Residue-level contacts at the interface:
Residue M1 in the second protein interacts with residue Q195 in the first protein (closest heavy-atom distance 4.7 Å).
Residue G86 in the second protein interacts with residue Q31 in the first protein (closest heavy-atom distance 3.2 Å).
Residue R154 in the second protein interacts with residue K209 in the first protein (closest heavy-atom distance 3.6 Å).
Residue D335 in the second protein interacts with residue V208 in the first protein (closest heavy-atom distance 4.1 Å).
Residue Y308 in the second protein is in contact with residue V208 in the first protein (closest heavy-atom distance 3.8 Å).
Residue G86 in the second protein is in contact with residue I29 in the first protein (closest heavy-atom distance 4.4 Å).
Residue G332 in the second protein interacts with residue K182 in the first protein (closest heavy-atom distance 4.2 Å).
Residue P338 in the second protein is in contact with residue V208 in the first protein (closest heavy-atom distance 4.3 Å).
Residue R328 in the second protein interacts with residue I197 in the first protein (closest heavy-atom distance 4.4 Å).
Residue D335 in the second protein interacts with residue S207 in the first protein (closest heavy-atom distance 2.4 Å).
Residue R331 in the second protein contacts residue T180 in the first protein (closest heavy-atom distance 3.5 Å).
Residue Y117 in the second protein contacts residue R215 in the first protein (closest heavy-atom distance 3.1 Å).
Residue D333 in the second protein contacts residue K182 in the first protein (closest heavy-atom distance 3.8 Å).
Residue R154 in the second protein interacts with residue E213 in the first protein (closest heavy-atom distance 2.6 Å).
Residue P339 in the second protein contacts residue I212 in the first protein (closest heavy-atom distance 4.6 Å).
Residue V89 in the second protein contacts residue R178 in the first protein (closest heavy-atom distance 4.5 Å).
Residue L309 in the second protein is in contact with residue K201 in the first protein (closest heavy-atom distance 4.8 Å).
Residue L325 in the second protein is in contact with residue L202 in the first protein (closest heavy-atom distance 5.0 Å).
Residue E336 in the second protein contacts residue K209 in the first protein (closest heavy-atom distance 2.6 Å).
Residue D333 in the second protein interacts with residue T180 in the first protein (closest heavy-atom distance 4.4 Å).
Residue L334 in the second protein contacts residue V208 in the first protein (closest heavy-atom distance 3.8 Å).
Residue Y308 in the second protein is in contact with residue K205 in the first protein (closest heavy-atom distance 3.6 Å).
Residue P307 in the second protein contacts residue R215 in the first protein (closest heavy-atom distance 3.9 Å).
Residue D333 in the second protein interacts with residue R22 in the first protein (closest heavy-atom distance 2.8 Å).
Residue R328 in the second protein is in contact with residue R22 in the first protein (closest heavy-atom distance 2.9 Å).
Residue R328 in the second protein is in contact with residue L26 in the first protein (closest heavy-atom distance 4.0 Å).
Residue R328 in the second protein contacts residue Q32 in the first protein (closest heavy-atom distance 3.9 Å).
Residue R328 in the second protein contacts residue L199 in the first protein (closest heavy-atom distance 4.2 Å).
Residue Y337 in the second protein interacts with residue V208 in the first protein (closest heavy-atom distance 4.8 Å).
Residue Y308 in the second protein is in contact with residue L202 in the first protein (closest heavy-atom distance 4.6 Å).
Residue E336 in the second protein interacts with residue V208 in the first protein (closest heavy-atom distance 3.4 Å).
Residue N87 in the second protein interacts with residue Q31 in the first protein (closest heavy-atom distance 5.0 Å).
Residue R154 in the second protein is in contact with residue I212 in the first protein (closest heavy-atom distance 3.3 Å).
Residue R331 in the second protein is in contact with residue E30 in the first protein (closest heavy-atom distance 3.0 Å).
Residue T113 in the second protein is in contact with residue L216 in the first protein (closest heavy-atom distance 4.3 Å).
Residue G310 in the second protein contacts residue K205 in the first protein (closest heavy-atom distance 4.2 Å).
Residue R331 in the second protein is in contact with residue I29 in the first protein (closest heavy-atom distance 4.7 Å).
Residue L334 in the second protein interacts with residue L202 in the first protein (closest heavy-atom distance 3.6 Å).
Residue D333 in the second protein contacts residue L202 in the first protein (closest heavy-atom distance 4.6 Å).
Residue D335 in the second protein is in contact with residue K209 in the first protein (closest heavy-atom distance 4.8 Å).
Residue L324 in the second protein contacts residue L199 in the first protein (closest heavy-atom distance 4.1 Å).
Residue R328 in the second protein interacts with residue L202 in the first protein (closest heavy-atom distance 5.0 Å).
Residue L341 in the second protein is in contact with residue R215 in the first protein (closest heavy-atom distance 3.2 Å).
Residue V89 in the second protein interacts with residue I29 in the first protein (closest heavy-atom distance 4.5 Å).
Residue L324 in the second protein contacts residue S196 in the first protein (closest heavy-atom distance 4.3 Å).
Residue R331 in the second protein interacts with residue R178 in the first protein (closest heavy-atom distance 3.5 Å).
Residue E336 in the second protein contacts residue I212 in the first protein (closest heavy-atom distance 3.8 Å).
Residue M150 in the second protein contacts residue L216 in the first protein (closest heavy-atom distance 3.4 Å).
Residue G86 in the second protein interacts with residue E30 in the first protein (closest heavy-atom distance 4.1 Å).
Residue R328 in the second protein contacts residue E30 in the first protein (closest heavy-atom distance 2.5 Å).
Residue M1 in the second protein contacts residue S196 in the first protein (closest heavy-atom distance 3.6 Å).
Residue Y308 in the second protein contacts residue Y211 in the first protein (closest heavy-atom distance 3.5 Å).
Residue N110 in the second protein interacts with residue I212 in the first protein (closest heavy-atom distance 4.2 Å).
Residue R154 in the second protein interacts with residue L216 in the first protein (closest heavy-atom distance 3.4 Å).
Residue Y308 in the second protein contacts residue R206 in the first protein (closest heavy-atom distance 4.1 Å).
Residue Q151 in the second protein interacts with residue L216 in the first protein (closest heavy-atom distance 4.8 Å).
Residue N87 in the second protein is in contact with residue E30 in the first protein (closest heavy-atom distance 3.6 Å).
Residue W342 in the second protein interacts with residue R215 in the first protein (closest heavy-atom distance 4.4 Å).
Residue L309 in the second protein interacts with residue K205 in the first protein (closest heavy-atom distance 2.3 Å).
Residue Y117 in the second protein is in contact with residue L216 in the first protein (closest heavy-atom distance 4.6 Å).

Sequence of the first protein:
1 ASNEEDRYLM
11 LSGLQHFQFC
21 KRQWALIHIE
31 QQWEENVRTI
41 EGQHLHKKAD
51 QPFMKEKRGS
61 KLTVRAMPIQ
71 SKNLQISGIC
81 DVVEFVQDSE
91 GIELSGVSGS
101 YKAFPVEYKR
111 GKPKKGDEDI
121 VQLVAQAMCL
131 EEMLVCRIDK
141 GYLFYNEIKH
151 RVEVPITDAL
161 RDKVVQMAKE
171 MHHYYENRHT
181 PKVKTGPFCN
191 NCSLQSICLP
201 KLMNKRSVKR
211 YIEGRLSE

Sequence of the second protein:
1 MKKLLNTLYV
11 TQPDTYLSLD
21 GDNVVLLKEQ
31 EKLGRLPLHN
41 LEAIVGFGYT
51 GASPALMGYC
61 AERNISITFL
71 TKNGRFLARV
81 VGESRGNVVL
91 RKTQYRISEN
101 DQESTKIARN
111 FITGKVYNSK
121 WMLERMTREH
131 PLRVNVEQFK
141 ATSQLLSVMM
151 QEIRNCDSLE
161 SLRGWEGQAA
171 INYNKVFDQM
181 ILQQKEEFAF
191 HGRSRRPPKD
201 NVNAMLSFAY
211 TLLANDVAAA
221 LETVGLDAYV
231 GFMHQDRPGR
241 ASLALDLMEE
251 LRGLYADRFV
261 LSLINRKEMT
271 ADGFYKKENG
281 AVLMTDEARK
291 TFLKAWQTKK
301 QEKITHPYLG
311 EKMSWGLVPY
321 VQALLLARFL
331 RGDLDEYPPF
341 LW

These two protein chains interact to form a complex.